Sequence of the first protein:
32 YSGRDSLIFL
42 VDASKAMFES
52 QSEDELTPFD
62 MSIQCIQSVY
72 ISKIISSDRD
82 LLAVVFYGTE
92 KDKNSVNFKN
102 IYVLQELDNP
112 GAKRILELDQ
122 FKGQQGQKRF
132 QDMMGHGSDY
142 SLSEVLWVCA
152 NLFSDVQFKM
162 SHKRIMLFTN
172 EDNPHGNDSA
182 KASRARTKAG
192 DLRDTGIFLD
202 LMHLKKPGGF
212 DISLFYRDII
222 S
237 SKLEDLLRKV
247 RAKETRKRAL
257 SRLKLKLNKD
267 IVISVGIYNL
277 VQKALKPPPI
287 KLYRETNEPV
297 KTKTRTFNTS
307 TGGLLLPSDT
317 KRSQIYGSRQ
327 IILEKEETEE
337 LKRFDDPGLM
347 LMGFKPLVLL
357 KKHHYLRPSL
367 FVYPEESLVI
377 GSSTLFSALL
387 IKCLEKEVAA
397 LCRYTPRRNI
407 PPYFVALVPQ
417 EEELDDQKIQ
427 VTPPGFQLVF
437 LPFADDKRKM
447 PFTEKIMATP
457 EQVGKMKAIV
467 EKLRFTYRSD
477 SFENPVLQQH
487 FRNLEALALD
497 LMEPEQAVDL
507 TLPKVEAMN

Sequence of the second protein:
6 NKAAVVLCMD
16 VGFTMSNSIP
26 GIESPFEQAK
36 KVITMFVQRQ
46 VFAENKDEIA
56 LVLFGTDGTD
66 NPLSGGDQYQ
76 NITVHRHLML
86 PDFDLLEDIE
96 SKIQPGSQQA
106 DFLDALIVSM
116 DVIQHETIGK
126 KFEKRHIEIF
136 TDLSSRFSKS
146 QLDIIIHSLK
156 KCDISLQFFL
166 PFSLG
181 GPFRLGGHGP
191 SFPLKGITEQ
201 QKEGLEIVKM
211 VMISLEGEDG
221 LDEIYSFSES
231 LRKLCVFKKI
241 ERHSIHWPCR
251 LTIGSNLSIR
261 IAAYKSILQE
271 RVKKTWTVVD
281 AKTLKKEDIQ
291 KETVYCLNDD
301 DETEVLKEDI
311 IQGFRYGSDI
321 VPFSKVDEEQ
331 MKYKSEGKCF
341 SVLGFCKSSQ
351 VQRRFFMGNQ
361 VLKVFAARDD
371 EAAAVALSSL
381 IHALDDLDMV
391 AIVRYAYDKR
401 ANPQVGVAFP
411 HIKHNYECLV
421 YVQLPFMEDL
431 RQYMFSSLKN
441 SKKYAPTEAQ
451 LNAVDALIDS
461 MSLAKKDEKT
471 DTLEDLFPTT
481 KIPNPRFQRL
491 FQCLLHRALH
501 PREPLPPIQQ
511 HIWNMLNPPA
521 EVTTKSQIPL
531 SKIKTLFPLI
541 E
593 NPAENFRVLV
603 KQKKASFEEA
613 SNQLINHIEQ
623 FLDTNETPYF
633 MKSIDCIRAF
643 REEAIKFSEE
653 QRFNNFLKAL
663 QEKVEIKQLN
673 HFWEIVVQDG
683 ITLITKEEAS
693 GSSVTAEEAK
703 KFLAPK

Contacts between the two chains:
Residue Q312 in the second protein is in contact with residue K287 in the first protein (closest heavy-atom distance 2.5 Å).
Residue C296 in the second protein is in contact with residue K297 in the first protein (closest heavy-atom distance 2.4 Å).
Residue D475 in the second protein interacts with residue F350 in the first protein (closest heavy-atom distance 2.8 Å).
Residue I540 in the second protein contacts residue I376 in the first protein (closest heavy-atom distance 2.4 Å).
Residue V294 in the second protein is in contact with residue K299 in the first protein (closest heavy-atom distance 2.5 Å).
Residue V351 in the second protein interacts with residue Y473 in the first protein (closest heavy-atom distance 2.6 Å).
Residue P425 in the second protein interacts with residue S475 in the first protein (closest heavy-atom distance 2.8 Å).
Residue E428 in the second protein interacts with residue N480 in the first protein (closest heavy-atom distance 2.4 Å).
Residue L343 in the second protein interacts with residue K510 in the first protein (closest heavy-atom distance 2.5 Å).
Residue M427 in the second protein is in contact with residue F478 in the first protein (closest heavy-atom distance 2.6 Å).
Residue D288 in the second protein interacts with residue S306 in the first protein (closest heavy-atom distance 2.4 Å).
Residue P538 in the second protein interacts with residue G377 in the first protein (closest heavy-atom distance 2.8 Å).
Residue E541 in the second protein contacts residue L374 in the first protein (closest heavy-atom distance 2.8 Å).
Residue Y444 in the second protein interacts with residue S383 in the first protein (closest heavy-atom distance 2.7 Å).
Residue L438 in the second protein contacts residue E418 in the first protein (closest heavy-atom distance 2.8 Å).
Residue R489 in the second protein contacts residue R339 in the first protein (closest heavy-atom distance 2.2 Å).
Residue K439 in the second protein contacts residue E418 in the first protein (closest heavy-atom distance 2.6 Å).
Residue T479 in the second protein contacts residue A440 in the first protein (closest heavy-atom distance 2.6 Å).
Residue T277 in the second protein contacts residue S319 in the first protein (closest heavy-atom distance 2.5 Å).
Residue Q290 in the second protein is in contact with residue F303 in the first protein (closest heavy-atom distance 2.8 Å).
Residue F426 in the second protein interacts with residue S475 in the first protein (closest heavy-atom distance 2.8 Å).
Residue E417 in the second protein is in contact with residue K451 in the first protein (closest heavy-atom distance 2.8 Å).
Residue V279 in the second protein interacts with residue K317 in the first protein (closest heavy-atom distance 2.7 Å).
Residue D280 in the second protein is in contact with residue D315 in the first protein (closest heavy-atom distance 2.7 Å).
Residue Q350 in the second protein is in contact with residue R474 in the first protein (closest heavy-atom distance 2.6 Å).
Residue K443 in the second protein contacts residue S383 in the first protein (closest heavy-atom distance 2.6 Å).
Residue D299 in the second protein contacts residue E294 in the first protein (closest heavy-atom distance 2.9 Å).
Residue N298 in the second protein interacts with residue P295 in the first protein (closest heavy-atom distance 2.8 Å).
Residue E428 in the second protein contacts residue A248 in the first protein (closest heavy-atom distance 2.7 Å).
Residue K274 in the second protein contacts residue Q320 in the first protein (closest heavy-atom distance 2.7 Å).
Residue Q290 in the second protein is in contact with residue T305 in the first protein (closest heavy-atom distance 2.6 Å).
Residue F356 in the second protein is in contact with residue Y361 in the first protein (closest heavy-atom distance 2.7 Å).
Residue S437 in the second protein is in contact with residue K424 in the first protein (closest heavy-atom distance 2.7 Å).
Residue E270 in the second protein is in contact with residue D441 in the first protein (closest heavy-atom distance 2.7 Å).
Residue D309 in the second protein is in contact with residue R290 in the first protein (closest heavy-atom distance 2.6 Å).
Residue R497 in the second protein contacts residue I328 in the first protein (closest heavy-atom distance 2.4 Å).
Residue R431 in the second protein interacts with residue Q433 in the first protein (closest heavy-atom distance 2.4 Å).
Residue A281 in the second protein contacts residue D315 in the first protein (closest heavy-atom distance 2.8 Å).
Residue R431 in the second protein contacts residue S365 in the first protein (closest heavy-atom distance 2.5 Å).
Residue D459 in the second protein interacts with residue E391 in the first protein (closest heavy-atom distance 2.8 Å).
Residue K265 in the second protein interacts with residue D442 in the first protein (closest heavy-atom distance 2.5 Å).
Residue E302 in the second protein interacts with residue K297 in the first protein (closest heavy-atom distance 2.5 Å).
Residue R353 in the second protein interacts with residue L353 in the first protein (closest heavy-atom distance 2.7 Å).
Residue R354 in the second protein is in contact with residue Q433 in the first protein (closest heavy-atom distance 2.8 Å).
Residue M331 in the second protein interacts with residue N489 in the first protein (closest heavy-atom distance 2.3 Å).
Residue T479 in the second protein interacts with residue P438 in the first protein (closest heavy-atom distance 2.8 Å).
Residue K265 in the second protein contacts residue K443 in the first protein (closest heavy-atom distance 2.7 Å).
Residue F345 in the second protein is in contact with residue L469 in the first protein (closest heavy-atom distance 2.7 Å).
Residue I267 in the second protein contacts residue K443 in the first protein (closest heavy-atom distance 2.7 Å).
Residue Y416 in the second protein contacts residue K451 in the first protein (closest heavy-atom distance 2.4 Å).
Residue F345 in the second protein is in contact with residue F471 in the first protein (closest heavy-atom distance 2.7 Å).
Residue L499 in the second protein is in contact with residue R325 in the first protein (closest heavy-atom distance 2.8 Å).
Residue S318 in the second protein interacts with residue R115 in the first protein (closest heavy-atom distance 2.7 Å).
Residue I311 in the second protein interacts with residue L288 in the first protein (closest heavy-atom distance 2.4 Å).
Residue K466 in the second protein interacts with residue E393 in the first protein (closest heavy-atom distance 2.8 Å).
Residue L284 in the second protein is in contact with residue Q326 in the first protein (closest heavy-atom distance 2.8 Å).
Residue S318 in the second protein interacts with residue P111 in the first protein (closest heavy-atom distance 2.7 Å).
Residue F477 in the second protein interacts with residue K351 in the first protein (closest heavy-atom distance 2.5 Å).
Residue G313 in the second protein interacts with residue I286 in the first protein (closest heavy-atom distance 2.4 Å).
Residue S378 in the second protein is in contact with residue I452 in the first protein (closest heavy-atom distance 2.2 Å).

This data describes a binding interaction between two proteins.